Sequence of chain A:
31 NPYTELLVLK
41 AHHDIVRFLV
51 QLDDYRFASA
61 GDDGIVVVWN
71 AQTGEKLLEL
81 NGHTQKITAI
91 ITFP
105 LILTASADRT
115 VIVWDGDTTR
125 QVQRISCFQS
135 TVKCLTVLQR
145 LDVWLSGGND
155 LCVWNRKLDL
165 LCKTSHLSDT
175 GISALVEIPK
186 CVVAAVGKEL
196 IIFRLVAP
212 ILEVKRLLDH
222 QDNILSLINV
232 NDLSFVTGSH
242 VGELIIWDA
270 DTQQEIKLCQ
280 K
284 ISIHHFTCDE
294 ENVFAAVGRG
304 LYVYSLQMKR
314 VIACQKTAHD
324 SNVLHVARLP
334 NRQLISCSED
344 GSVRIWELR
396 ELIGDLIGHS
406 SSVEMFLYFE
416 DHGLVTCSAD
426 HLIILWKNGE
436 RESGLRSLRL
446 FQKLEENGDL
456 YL

Residue-level contacts at the interface:
Residue F927 in chain B contacts residue T34 in chain A (closest heavy-atom distance 2.8 Å).
Residue I774 in chain B interacts with residue V38 in chain A (closest heavy-atom distance 3.3 Å).
Residue I774 in chain B contacts residue G403 in chain A (closest heavy-atom distance 3.2 Å).
Residue F863 in chain B is in contact with residue L449 in chain A (closest heavy-atom distance 3.6 Å).
Residue E907 in chain B interacts with residue S438 in chain A (closest heavy-atom distance 2.9 Å).
Residue Y929 in chain B is in contact with residue D400 in chain A (closest heavy-atom distance 3.5 Å).
Residue H773 in chain B interacts with residue S405 in chain A (closest heavy-atom distance 2.4 Å).
Residue R805 in chain B interacts with residue I402 in chain A (closest heavy-atom distance 3.9 Å).
Residue M924 in chain B is in contact with residue L36 in chain A (closest heavy-atom distance 2.8 Å).
Residue P923 in chain B interacts with residue L37 in chain A (closest heavy-atom distance 3.2 Å).
Residue H922 in chain B contacts residue T73 in chain A (closest heavy-atom distance 3.6 Å).
Residue M924 in chain B contacts residue E35 in chain A (closest heavy-atom distance 3.7 Å).
Residue M914 in chain B contacts residue K448 in chain A (closest heavy-atom distance 3.8 Å).
Residue R802 in chain B contacts residue H404 in chain A (closest heavy-atom distance 2.6 Å).
Residue F863 in chain B is in contact with residue L445 in chain A (closest heavy-atom distance 3.7 Å).
Residue Y913 in chain B contacts residue L445 in chain A (closest heavy-atom distance 3.6 Å).
Residue Y929 in chain B is in contact with residue T34 in chain A (closest heavy-atom distance 3.9 Å).
Residue P923 in chain B interacts with residue L36 in chain A (closest heavy-atom distance 3.4 Å).
Residue Y929 in chain B is in contact with residue Y33 in chain A (closest heavy-atom distance 3.1 Å).
Residue I367 in chain B contacts residue Y456 in chain A (closest heavy-atom distance 3.8 Å).
Residue R802 in chain B interacts with residue I402 in chain A (closest heavy-atom distance 3.4 Å).
Residue L925 in chain B is in contact with residue L36 in chain A (closest heavy-atom distance 3.3 Å).
Residue I774 in chain B interacts with residue L36 in chain A (closest heavy-atom distance 3.7 Å).
Residue H868 in chain B interacts with residue S442 in chain A (closest heavy-atom distance 3.7 Å).
Residue R802 in chain B is in contact with residue S405 in chain A (closest heavy-atom distance 3.4 Å).
Residue Y913 in chain B interacts with residue L455 in chain A (closest heavy-atom distance 3.7 Å).
Residue F927 in chain B contacts residue Y33 in chain A (closest heavy-atom distance 3.3 Å).
Residue M924 in chain B interacts with residue R441 in chain A (closest heavy-atom distance 3.1 Å).
Residue L911 in chain B is in contact with residue R441 in chain A (closest heavy-atom distance 3.9 Å).
Residue K910 in chain B is in contact with residue S438 in chain A (closest heavy-atom distance 3.7 Å).
Residue R802 in chain B contacts residue D343 in chain A (closest heavy-atom distance 2.8 Å).
Residue F927 in chain B is in contact with residue E35 in chain A (closest heavy-atom distance 3.6 Å).
Residue R802 in chain B contacts residue G344 in chain A (closest heavy-atom distance 2.7 Å).
Residue T862 in chain B is in contact with residue F446 in chain A (closest heavy-atom distance 3.6 Å).
Residue M775 in chain B is in contact with residue K40 in chain A (closest heavy-atom distance 3.8 Å).
Residue Y913 in chain B is in contact with residue L449 in chain A (closest heavy-atom distance 3.8 Å).
Residue M775 in chain B is in contact with residue V38 in chain A (closest heavy-atom distance 3.7 Å).
Residue I774 in chain B interacts with residue I429 in chain A (closest heavy-atom distance 3.8 Å).
Residue H366 in chain B is in contact with residue Y456 in chain A (closest heavy-atom distance 2.6 Å).
Residue H868 in chain B is in contact with residue F446 in chain A (closest heavy-atom distance 3.7 Å).
Residue L869 in chain B contacts residue F446 in chain A (closest heavy-atom distance 3.6 Å).
Residue Y913 in chain B interacts with residue K448 in chain A (closest heavy-atom distance 3.5 Å).
Residue Y929 in chain B contacts residue N31 in chain A (closest heavy-atom distance 3.4 Å).
Residue L925 in chain B is in contact with residue E35 in chain A (closest heavy-atom distance 3.3 Å).
Residue R926 in chain B interacts with residue T34 in chain A (closest heavy-atom distance 3.3 Å).
Residue Q778 in chain B interacts with residue L36 in chain A (closest heavy-atom distance 3.6 Å).
Residue R805 in chain B interacts with residue D400 in chain A (closest heavy-atom distance 3.4 Å).
Residue Q365 in chain B is in contact with residue Y456 in chain A (closest heavy-atom distance 3.4 Å).
Residue Y806 in chain B interacts with residue L36 in chain A (closest heavy-atom distance 3.3 Å).
Residue K910 in chain B is in contact with residue L445 in chain A (closest heavy-atom distance 3.8 Å).
Residue F927 in chain B interacts with residue L36 in chain A (closest heavy-atom distance 3.7 Å).
Residue Q364 in chain B contacts residue Y456 in chain A (closest heavy-atom distance 3.3 Å).
Residue I367 in chain B interacts with residue L455 in chain A (closest heavy-atom distance 3.6 Å).
Residue Y806 in chain B is in contact with residue I402 in chain A (closest heavy-atom distance 3.2 Å).
Residue E907 in chain B is in contact with residue R441 in chain A (closest heavy-atom distance 3.0 Å).
Residue R926 in chain B interacts with residue E35 in chain A (closest heavy-atom distance 3.8 Å).
Residue Y803 in chain B interacts with residue S405 in chain A (closest heavy-atom distance 2.7 Å).
Residue C864 in chain B contacts residue F446 in chain A (closest heavy-atom distance 3.6 Å).
Residue K910 in chain B is in contact with residue S442 in chain A (closest heavy-atom distance 3.5 Å).
Residue M914 in chain B contacts residue R444 in chain A (closest heavy-atom distance 3.6 Å).

Sequence of chain B:
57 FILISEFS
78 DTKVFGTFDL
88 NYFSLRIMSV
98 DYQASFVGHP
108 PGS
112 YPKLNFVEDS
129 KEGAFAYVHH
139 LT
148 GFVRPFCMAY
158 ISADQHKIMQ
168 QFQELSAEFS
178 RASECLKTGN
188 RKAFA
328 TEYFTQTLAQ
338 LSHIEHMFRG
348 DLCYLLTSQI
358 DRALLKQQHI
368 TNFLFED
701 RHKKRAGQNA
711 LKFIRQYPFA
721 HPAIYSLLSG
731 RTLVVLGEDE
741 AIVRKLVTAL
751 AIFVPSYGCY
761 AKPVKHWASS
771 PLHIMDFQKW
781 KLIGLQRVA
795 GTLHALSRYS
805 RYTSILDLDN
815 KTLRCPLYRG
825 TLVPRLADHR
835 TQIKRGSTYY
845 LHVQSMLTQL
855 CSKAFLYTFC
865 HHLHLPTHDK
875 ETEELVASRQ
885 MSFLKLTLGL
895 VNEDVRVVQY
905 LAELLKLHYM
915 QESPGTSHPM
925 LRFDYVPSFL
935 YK

The following describes two proteins that form a bound complex.